Sequence of protein 1:
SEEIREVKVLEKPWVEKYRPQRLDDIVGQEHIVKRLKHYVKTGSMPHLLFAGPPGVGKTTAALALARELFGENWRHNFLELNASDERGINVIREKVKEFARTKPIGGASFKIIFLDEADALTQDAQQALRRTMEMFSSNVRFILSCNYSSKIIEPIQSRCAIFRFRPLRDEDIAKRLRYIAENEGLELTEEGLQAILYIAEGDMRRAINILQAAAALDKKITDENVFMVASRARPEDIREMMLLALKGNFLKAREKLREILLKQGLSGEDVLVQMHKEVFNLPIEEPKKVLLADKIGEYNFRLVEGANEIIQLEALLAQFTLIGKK

This data describes a binding interaction between two proteins.

Sequence of protein 2:
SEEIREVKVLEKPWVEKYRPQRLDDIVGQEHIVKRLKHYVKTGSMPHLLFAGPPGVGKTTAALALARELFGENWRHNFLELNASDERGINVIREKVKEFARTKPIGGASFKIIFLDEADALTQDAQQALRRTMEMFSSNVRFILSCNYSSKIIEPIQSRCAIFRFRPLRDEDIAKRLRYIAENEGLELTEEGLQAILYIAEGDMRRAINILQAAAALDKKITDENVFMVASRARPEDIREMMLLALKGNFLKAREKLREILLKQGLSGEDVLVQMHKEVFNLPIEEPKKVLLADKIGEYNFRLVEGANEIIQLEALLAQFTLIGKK

Contacts between the two chains:
Residue F251 in protein 2 is in contact with residue A294 in protein 1 (closest heavy-atom distance 3.8 Å).
Residue A308 in protein 2 is in contact with residue N301 in protein 1 (closest heavy-atom distance 3.4 Å).
Residue E315 in protein 2 contacts residue H277 in protein 1 (closest heavy-atom distance 3.0 Å).
Residue F251 in protein 2 is in contact with residue F281 in protein 1 (closest heavy-atom distance 3.4 Å).
Residue N250 in protein 2 interacts with residue E287 in protein 1 (closest heavy-atom distance 3.8 Å).
Residue R207 in protein 2 contacts residue E155 in protein 1 (closest heavy-atom distance 3.5 Å).
Residue I312 in protein 2 is in contact with residue H277 in protein 1 (closest heavy-atom distance 3.6 Å).
Residue F251 in protein 2 interacts with residue V291 in protein 1 (closest heavy-atom distance 3.6 Å).
Residue P14 in protein 2 is in contact with residue R160 in protein 1 (closest heavy-atom distance 3.6 Å).
Residue R303 in protein 2 interacts with residue F302 in protein 1 (closest heavy-atom distance 3.5 Å).
Residue V8 in protein 2 is in contact with residue M46 in protein 1 (closest heavy-atom distance 3.8 Å).
Residue D271 in protein 2 is in contact with residue S151 in protein 1 (closest heavy-atom distance 2.6 Å).
Residue E4 in protein 2 contacts residue R142 in protein 1 (closest heavy-atom distance 4.0 Å).
Residue Q320 in protein 2 is in contact with residue D295 in protein 1 (closest heavy-atom distance 2.7 Å).
Residue A308 in protein 2 interacts with residue V305 in protein 1 (closest heavy-atom distance 3.8 Å).
Residue I5 in protein 2 interacts with residue H39 in protein 1 (closest heavy-atom distance 3.5 Å).
Residue I5 in protein 2 contacts residue S45 in protein 1 (closest heavy-atom distance 3.1 Å).
Residue V230 in protein 2 is in contact with residue R165 in protein 1 (closest heavy-atom distance 3.4 Å).
Residue E270 in protein 2 contacts residue K152 in protein 1 (closest heavy-atom distance 3.1 Å).
Residue V8 in protein 2 is in contact with residue P47 in protein 1 (closest heavy-atom distance 3.4 Å).
Residue E7 in protein 2 contacts residue A162 in protein 1 (closest heavy-atom distance 2.8 Å).
Residue L11 in protein 2 is in contact with residue C161 in protein 1 (closest heavy-atom distance 3.4 Å).
Residue R303 in protein 2 is in contact with residue E299 in protein 1 (closest heavy-atom distance 3.6 Å).
Residue I312 in protein 2 contacts residue I297 in protein 1 (closest heavy-atom distance 3.7 Å).
Residue S268 in protein 2 contacts residue Y149 in protein 1 (closest heavy-atom distance 3.4 Å).
Residue Y300 in protein 2 contacts residue D295 in protein 1 (closest heavy-atom distance 3.8 Å).
Residue E4 in protein 2 contacts residue S45 in protein 1 (closest heavy-atom distance 2.5 Å).
Residue R303 in protein 2 is in contact with residue G298 in protein 1 (closest heavy-atom distance 3.4 Å).
Residue L263 in protein 2 is in contact with residue R167 in protein 1 (closest heavy-atom distance 2.4 Å).
Residue R255 in protein 2 interacts with residue F281 in protein 1 (closest heavy-atom distance 3.4 Å).
Residue V8 in protein 2 is in contact with residue S45 in protein 1 (closest heavy-atom distance 3.4 Å).
Residue E7 in protein 2 contacts residue Y40 in protein 1 (closest heavy-atom distance 2.5 Å).
Residue N210 in protein 2 contacts residue S159 in protein 1 (closest heavy-atom distance 3.3 Å).
Residue A316 in protein 2 is in contact with residue A294 in protein 1 (closest heavy-atom distance 3.6 Å).
Residue L218 in protein 2 interacts with residue R36 in protein 1 (closest heavy-atom distance 3.9 Å).
Residue L323 in protein 2 interacts with residue L292 in protein 1 (closest heavy-atom distance 4.0 Å).
Residue E315 in protein 2 is in contact with residue F281 in protein 1 (closest heavy-atom distance 3.5 Å).
Residue I312 in protein 2 contacts residue G298 in protein 1 (closest heavy-atom distance 3.7 Å).
Residue A319 in protein 2 contacts residue V291 in protein 1 (closest heavy-atom distance 3.5 Å).
Residue G266 in protein 2 is in contact with residue Y149 in protein 1 (closest heavy-atom distance 3.9 Å).
Residue L252 in protein 2 interacts with residue E287 in protein 1 (closest heavy-atom distance 2.9 Å).
Residue E306 in protein 2 is in contact with residue V305 in protein 1 (closest heavy-atom distance 3.1 Å).
Residue L267 in protein 2 is in contact with residue Y149 in protein 1 (closest heavy-atom distance 3.5 Å).
Residue I311 in protein 2 is in contact with residue H277 in protein 1 (closest heavy-atom distance 3.6 Å).
Residue Q313 in protein 2 is in contact with residue G298 in protein 1 (closest heavy-atom distance 3.0 Å).
Residue L11 in protein 2 contacts residue S159 in protein 1 (closest heavy-atom distance 3.1 Å).
Residue E310 in protein 2 contacts residue Y149 in protein 1 (closest heavy-atom distance 2.8 Å).
Residue G266 in protein 2 is in contact with residue R167 in protein 1 (closest heavy-atom distance 3.2 Å).
Residue E7 in protein 2 interacts with residue P47 in protein 1 (closest heavy-atom distance 3.9 Å).
Residue R206 in protein 2 is in contact with residue E155 in protein 1 (closest heavy-atom distance 3.3 Å).
Residue Q313 in protein 2 contacts residue N301 in protein 1 (closest heavy-atom distance 3.1 Å).
Residue K264 in protein 2 contacts residue R167 in protein 1 (closest heavy-atom distance 3.7 Å).
Residue Q265 in protein 2 interacts with residue R167 in protein 1 (closest heavy-atom distance 3.3 Å).
Residue A316 in protein 2 is in contact with residue G298 in protein 1 (closest heavy-atom distance 3.9 Å).
Residue L262 in protein 2 contacts residue R167 in protein 1 (closest heavy-atom distance 3.0 Å).
Residue F251 in protein 2 contacts residue E287 in protein 1 (closest heavy-atom distance 3.2 Å).
Residue M229 in protein 2 is in contact with residue R165 in protein 1 (closest heavy-atom distance 2.9 Å).
Residue T322 in protein 2 is in contact with residue V291 in protein 1 (closest heavy-atom distance 3.5 Å).
Residue N309 in protein 2 interacts with residue N301 in protein 1 (closest heavy-atom distance 2.9 Å).
Residue G249 in protein 2 interacts with residue E287 in protein 1 (closest heavy-atom distance 3.9 Å).